Sequence of the first protein:
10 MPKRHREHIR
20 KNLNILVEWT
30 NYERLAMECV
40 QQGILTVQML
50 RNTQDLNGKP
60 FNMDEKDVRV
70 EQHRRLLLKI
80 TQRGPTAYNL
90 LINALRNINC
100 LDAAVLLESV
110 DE

These two protein chains interact to form a complex.

Residue-level contacts at the interface:
Residue Q40 in the first protein interacts with residue Q40 in the second protein (closest heavy-atom distance 4.2 Å).

Sequence of the second protein:
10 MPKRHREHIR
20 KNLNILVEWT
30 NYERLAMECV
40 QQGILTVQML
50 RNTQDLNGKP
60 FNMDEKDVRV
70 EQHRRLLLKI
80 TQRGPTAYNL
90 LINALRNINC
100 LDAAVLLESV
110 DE